Interface contacts:
Residue Q100 in the second protein is in contact with residue G7 in the first protein (closest heavy-atom distance 2.7 Å).
Residue P67 in the second protein contacts residue V31 in the first protein (closest heavy-atom distance 4.4 Å).
Residue C70 in the second protein is in contact with residue V31 in the first protein (closest heavy-atom distance 3.5 Å).
Residue K73 in the second protein contacts residue C25 in the first protein (closest heavy-atom distance 3.3 Å).
Residue M97 in the second protein contacts residue C28 in the first protein (closest heavy-atom distance 4.5 Å).
Residue F139 in the second protein interacts with residue N10 in the first protein (closest heavy-atom distance 3.1 Å).
Residue C70 in the second protein is in contact with residue R22 in the first protein (closest heavy-atom distance 3.3 Å).
Residue Q100 in the second protein interacts with residue C8 in the first protein (closest heavy-atom distance 3.8 Å).
Residue N68 in the second protein contacts residue P29 in the first protein (closest heavy-atom distance 4.0 Å).
Residue N68 in the second protein is in contact with residue H32 in the first protein (closest heavy-atom distance 4.1 Å).
Residue K73 in the second protein contacts residue N26 in the first protein (closest heavy-atom distance 3.6 Å).
Residue Y141 in the second protein contacts residue T27 in the first protein (closest heavy-atom distance 2.7 Å).
Residue C70 in the second protein contacts residue Y30 in the first protein (closest heavy-atom distance 4.8 Å).
Residue Y69 in the second protein interacts with residue P29 in the first protein (closest heavy-atom distance 3.5 Å).
Residue K73 in the second protein contacts residue C28 in the first protein (closest heavy-atom distance 3.6 Å).
Residue L142 in the second protein interacts with residue T27 in the first protein (closest heavy-atom distance 3.8 Å).
Residue P137 in the second protein is in contact with residue G7 in the first protein (closest heavy-atom distance 4.1 Å).
Residue I77 in the second protein is in contact with residue P29 in the first protein (closest heavy-atom distance 4.3 Å).
Residue I77 in the second protein is in contact with residue T27 in the first protein (closest heavy-atom distance 4.7 Å).
Residue N68 in the second protein contacts residue V31 in the first protein (closest heavy-atom distance 3.1 Å).
Residue N68 in the second protein is in contact with residue Y30 in the first protein (closest heavy-atom distance 3.3 Å).
Residue M97 in the second protein interacts with residue T27 in the first protein (closest heavy-atom distance 5.0 Å).
Residue M37 in the second protein interacts with residue P6 in the first protein (closest heavy-atom distance 4.8 Å).
Residue Y69 in the second protein contacts residue V31 in the first protein (closest heavy-atom distance 4.5 Å).
Residue F139 in the second protein is in contact with residue T27 in the first protein (closest heavy-atom distance 4.2 Å).
Residue P67 in the second protein interacts with residue N33 in the first protein (closest heavy-atom distance 4.8 Å).
Residue F139 in the second protein contacts residue C8 in the first protein (closest heavy-atom distance 3.1 Å).
Residue R33 in the second protein contacts residue G7 in the first protein (closest heavy-atom distance 4.8 Å).
Residue M97 in the second protein contacts residue P29 in the first protein (closest heavy-atom distance 3.8 Å).
Residue K73 in the second protein contacts residue T27 in the first protein (closest heavy-atom distance 4.6 Å).
Residue K73 in the second protein interacts with residue P29 in the first protein (closest heavy-atom distance 4.5 Å).
Residue Y141 in the second protein interacts with residue C28 in the first protein (closest heavy-atom distance 4.2 Å).
Residue R33 in the second protein interacts with residue P6 in the first protein (closest heavy-atom distance 3.1 Å).
Residue G74 in the second protein contacts residue P29 in the first protein (closest heavy-atom distance 3.4 Å).
Residue C70 in the second protein contacts residue P29 in the first protein (closest heavy-atom distance 2.9 Å).
Residue P137 in the second protein interacts with residue C8 in the first protein (closest heavy-atom distance 3.8 Å).
Residue Y141 in the second protein contacts residue C8 in the first protein (closest heavy-atom distance 4.7 Å).

These two protein chains interact to form a complex.

Sequence of the second protein:
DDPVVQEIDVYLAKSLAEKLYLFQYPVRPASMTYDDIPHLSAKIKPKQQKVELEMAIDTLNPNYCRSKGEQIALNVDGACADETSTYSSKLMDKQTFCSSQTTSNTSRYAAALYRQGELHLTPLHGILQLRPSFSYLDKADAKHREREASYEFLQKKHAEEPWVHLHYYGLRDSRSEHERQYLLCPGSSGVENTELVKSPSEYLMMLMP

Sequence of the first protein:
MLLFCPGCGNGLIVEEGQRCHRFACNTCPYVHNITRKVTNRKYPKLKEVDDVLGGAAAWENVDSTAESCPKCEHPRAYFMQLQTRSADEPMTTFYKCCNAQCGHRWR